Sequence of protein 1:
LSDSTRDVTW

These two protein chains interact to form a complex.

Residue-level contacts at the interface:
Residue L156 in protein 2 contacts residue D3 in protein 1 (closest heavy-atom distance 3.9 Å).
Residue Y99 in protein 2 is in contact with residue D3 in protein 1 (closest heavy-atom distance 3.1 Å).
Residue T73 in protein 2 is in contact with residue R7 in protein 1 (closest heavy-atom distance 2.9 Å).
Residue A69 in protein 2 is in contact with residue R7 in protein 1 (closest heavy-atom distance 4.7 Å).
Residue Y74 in protein 2 contacts residue W11 in protein 1 (closest heavy-atom distance 4.4 Å).
Residue I142 in protein 2 is in contact with residue W11 in protein 1 (closest heavy-atom distance 4.9 Å).
Residue N66 in protein 2 contacts residue S4 in protein 1 (closest heavy-atom distance 3.0 Å).
Residue A117 in protein 2 contacts residue W11 in protein 1 (closest heavy-atom distance 4.2 Å).
Residue D114 in protein 2 interacts with residue R7 in protein 1 (closest heavy-atom distance 3.5 Å).
Residue I80 in protein 2 contacts residue T10 in protein 1 (closest heavy-atom distance 3.9 Å).
Residue M5 in protein 2 is in contact with residue L1 in protein 1 (closest heavy-atom distance 3.8 Å).
Residue Y159 in protein 2 is in contact with residue L1 in protein 1 (closest heavy-atom distance 2.6 Å).
Residue Y159 in protein 2 is in contact with residue D3 in protein 1 (closest heavy-atom distance 3.6 Å).
Residue Y118 in protein 2 interacts with residue W11 in protein 1 (closest heavy-atom distance 4.3 Å).
Residue A81 in protein 2 interacts with residue W11 in protein 1 (closest heavy-atom distance 4.2 Å).
Residue A69 in protein 2 contacts residue D8 in protein 1 (closest heavy-atom distance 4.2 Å).
Residue N77 in protein 2 contacts residue T10 in protein 1 (closest heavy-atom distance 3.3 Å).
Residue E76 in protein 2 contacts residue T10 in protein 1 (closest heavy-atom distance 4.5 Å).
Residue V152 in protein 2 is in contact with residue V9 in protein 1 (closest heavy-atom distance 3.8 Å).
Residue Y123 in protein 2 is in contact with residue W11 in protein 1 (closest heavy-atom distance 3.5 Å).
Residue Y74 in protein 2 interacts with residue R7 in protein 1 (closest heavy-atom distance 2.6 Å).
Residue Q155 in protein 2 is in contact with residue V9 in protein 1 (closest heavy-atom distance 4.7 Å).
Residue Y99 in protein 2 interacts with residue S2 in protein 1 (closest heavy-atom distance 3.4 Å).
Residue M45 in protein 2 contacts residue S2 in protein 1 (closest heavy-atom distance 4.5 Å).
Residue Y159 in protein 2 contacts residue S2 in protein 1 (closest heavy-atom distance 3.7 Å).
Residue S116 in protein 2 is in contact with residue W11 in protein 1 (closest heavy-atom distance 4.0 Å).
Residue N77 in protein 2 is in contact with residue W11 in protein 1 (closest heavy-atom distance 2.7 Å).
Residue Y9 in protein 2 interacts with residue S2 in protein 1 (closest heavy-atom distance 4.0 Å).
Residue W147 in protein 2 contacts residue T10 in protein 1 (closest heavy-atom distance 3.0 Å).
Residue Q155 in protein 2 interacts with residue T5 in protein 1 (closest heavy-atom distance 3.5 Å).
Residue Y7 in protein 2 contacts residue L1 in protein 1 (closest heavy-atom distance 3.1 Å).
Residue Y84 in protein 2 contacts residue W11 in protein 1 (closest heavy-atom distance 2.8 Å).
Residue Y99 in protein 2 interacts with residue R7 in protein 1 (closest heavy-atom distance 4.3 Å).
Residue Y9 in protein 2 contacts residue D3 in protein 1 (closest heavy-atom distance 4.7 Å).
Residue V97 in protein 2 is in contact with residue R7 in protein 1 (closest heavy-atom distance 4.2 Å).
Residue E63 in protein 2 is in contact with residue S2 in protein 1 (closest heavy-atom distance 2.9 Å).
Residue T73 in protein 2 is in contact with residue T10 in protein 1 (closest heavy-atom distance 4.3 Å).
Residue S70 in protein 2 interacts with residue R7 in protein 1 (closest heavy-atom distance 4.0 Å).
Residue L156 in protein 2 interacts with residue R7 in protein 1 (closest heavy-atom distance 4.4 Å).
Residue F33 in protein 2 is in contact with residue L1 in protein 1 (closest heavy-atom distance 5.0 Å).
Residue I80 in protein 2 contacts residue W11 in protein 1 (closest heavy-atom distance 3.5 Å).
Residue L163 in protein 2 interacts with residue L1 in protein 1 (closest heavy-atom distance 4.1 Å).
Residue W147 in protein 2 contacts residue W11 in protein 1 (closest heavy-atom distance 3.6 Å).
Residue Y9 in protein 2 interacts with residue R7 in protein 1 (closest heavy-atom distance 3.8 Å).
Residue Y171 in protein 2 is in contact with residue L1 in protein 1 (closest heavy-atom distance 2.8 Å).
Residue T73 in protein 2 interacts with residue D8 in protein 1 (closest heavy-atom distance 3.5 Å).
Residue W167 in protein 2 interacts with residue L1 in protein 1 (closest heavy-atom distance 3.5 Å).
Residue T143 in protein 2 interacts with residue W11 in protein 1 (closest heavy-atom distance 2.7 Å).
Residue N66 in protein 2 is in contact with residue D3 in protein 1 (closest heavy-atom distance 4.6 Å).
Residue W147 in protein 2 is in contact with residue V9 in protein 1 (closest heavy-atom distance 3.2 Å).
Residue T73 in protein 2 contacts residue V9 in protein 1 (closest heavy-atom distance 3.3 Å).
Residue N66 in protein 2 interacts with residue S2 in protein 1 (closest heavy-atom distance 3.3 Å).
Residue K146 in protein 2 is in contact with residue T10 in protein 1 (closest heavy-atom distance 3.8 Å).
Residue Y59 in protein 2 interacts with residue L1 in protein 1 (closest heavy-atom distance 3.8 Å).
Residue M67 in protein 2 interacts with residue S2 in protein 1 (closest heavy-atom distance 3.7 Å).
Residue Y7 in protein 2 contacts residue S2 in protein 1 (closest heavy-atom distance 3.2 Å).
Residue E63 in protein 2 is in contact with residue L1 in protein 1 (closest heavy-atom distance 3.4 Å).
Residue K146 in protein 2 is in contact with residue W11 in protein 1 (closest heavy-atom distance 2.9 Å).
Residue N77 in protein 2 contacts residue V9 in protein 1 (closest heavy-atom distance 4.3 Å).
Residue I95 in protein 2 interacts with residue W11 in protein 1 (closest heavy-atom distance 3.6 Å).

Sequence of protein 2:
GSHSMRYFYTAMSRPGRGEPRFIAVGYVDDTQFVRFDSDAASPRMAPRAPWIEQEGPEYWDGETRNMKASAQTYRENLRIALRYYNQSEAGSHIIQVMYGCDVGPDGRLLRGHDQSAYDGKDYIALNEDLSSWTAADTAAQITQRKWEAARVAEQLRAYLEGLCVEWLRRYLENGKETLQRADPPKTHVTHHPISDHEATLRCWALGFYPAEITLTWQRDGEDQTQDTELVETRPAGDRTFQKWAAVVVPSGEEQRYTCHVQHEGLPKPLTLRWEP